Sequence of the first protein:
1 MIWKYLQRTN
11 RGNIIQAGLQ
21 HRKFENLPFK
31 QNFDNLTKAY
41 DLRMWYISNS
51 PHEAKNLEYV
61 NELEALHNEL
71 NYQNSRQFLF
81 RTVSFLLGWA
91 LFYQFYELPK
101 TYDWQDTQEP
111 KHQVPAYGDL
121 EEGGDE

The following describes two proteins that form a bound complex.

Sequence of the second protein:
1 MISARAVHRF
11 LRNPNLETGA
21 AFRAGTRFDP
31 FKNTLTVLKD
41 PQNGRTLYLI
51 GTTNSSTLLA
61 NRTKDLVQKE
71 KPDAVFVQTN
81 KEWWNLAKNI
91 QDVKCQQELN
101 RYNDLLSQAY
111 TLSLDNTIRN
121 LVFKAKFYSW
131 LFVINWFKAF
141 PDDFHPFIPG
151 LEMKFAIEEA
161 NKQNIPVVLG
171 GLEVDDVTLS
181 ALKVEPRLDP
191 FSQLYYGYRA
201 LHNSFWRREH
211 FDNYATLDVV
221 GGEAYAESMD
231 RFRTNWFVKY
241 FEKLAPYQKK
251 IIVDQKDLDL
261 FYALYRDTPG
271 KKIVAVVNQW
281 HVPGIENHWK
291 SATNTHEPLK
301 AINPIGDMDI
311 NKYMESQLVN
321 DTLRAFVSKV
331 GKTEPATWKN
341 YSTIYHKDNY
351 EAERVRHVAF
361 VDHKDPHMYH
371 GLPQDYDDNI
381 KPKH

Contacts between the two chains:
Residue A139 in the second protein interacts with residue Q7 in the first protein (closest heavy-atom distance 3.6 Å).
Residue D218 in the second protein interacts with residue R11 in the first protein (closest heavy-atom distance 4.9 Å).
Residue N135 in the second protein contacts residue W3 in the first protein (closest heavy-atom distance 4.3 Å).
Residue W136 in the second protein interacts with residue Q7 in the first protein (closest heavy-atom distance 4.6 Å).
Residue D218 in the second protein is in contact with residue T9 in the first protein (closest heavy-atom distance 4.5 Å).
Residue V219 in the second protein contacts residue R11 in the first protein (closest heavy-atom distance 4.8 Å).
Residue W136 in the second protein is in contact with residue W3 in the first protein (closest heavy-atom distance 3.6 Å).